Sequence of protein 1:
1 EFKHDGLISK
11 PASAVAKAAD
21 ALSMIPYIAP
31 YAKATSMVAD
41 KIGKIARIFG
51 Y

Interface contacts:
Residue I8 in protein 2 is in contact with residue K3 in protein 1 (closest heavy-atom distance 4.5 Å).
Residue K17 in protein 2 is in contact with residue Y31 in protein 1 (closest heavy-atom distance 4.1 Å).
Residue I8 in protein 2 is in contact with residue F2 in protein 1 (closest heavy-atom distance 2.9 Å).
Residue D5 in protein 2 contacts residue H4 in protein 1 (closest heavy-atom distance 4.2 Å).
Residue K17 in protein 2 is in contact with residue M37 in protein 1 (closest heavy-atom distance 4.2 Å).
Residue I8 in protein 2 is in contact with residue H4 in protein 1 (closest heavy-atom distance 4.9 Å).

These two protein chains interact to form a complex.

Sequence of protein 2:
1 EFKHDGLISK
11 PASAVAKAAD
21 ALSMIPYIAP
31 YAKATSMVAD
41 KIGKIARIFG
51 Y